These two protein chains interact to form a complex.

Sequence of protein 1:
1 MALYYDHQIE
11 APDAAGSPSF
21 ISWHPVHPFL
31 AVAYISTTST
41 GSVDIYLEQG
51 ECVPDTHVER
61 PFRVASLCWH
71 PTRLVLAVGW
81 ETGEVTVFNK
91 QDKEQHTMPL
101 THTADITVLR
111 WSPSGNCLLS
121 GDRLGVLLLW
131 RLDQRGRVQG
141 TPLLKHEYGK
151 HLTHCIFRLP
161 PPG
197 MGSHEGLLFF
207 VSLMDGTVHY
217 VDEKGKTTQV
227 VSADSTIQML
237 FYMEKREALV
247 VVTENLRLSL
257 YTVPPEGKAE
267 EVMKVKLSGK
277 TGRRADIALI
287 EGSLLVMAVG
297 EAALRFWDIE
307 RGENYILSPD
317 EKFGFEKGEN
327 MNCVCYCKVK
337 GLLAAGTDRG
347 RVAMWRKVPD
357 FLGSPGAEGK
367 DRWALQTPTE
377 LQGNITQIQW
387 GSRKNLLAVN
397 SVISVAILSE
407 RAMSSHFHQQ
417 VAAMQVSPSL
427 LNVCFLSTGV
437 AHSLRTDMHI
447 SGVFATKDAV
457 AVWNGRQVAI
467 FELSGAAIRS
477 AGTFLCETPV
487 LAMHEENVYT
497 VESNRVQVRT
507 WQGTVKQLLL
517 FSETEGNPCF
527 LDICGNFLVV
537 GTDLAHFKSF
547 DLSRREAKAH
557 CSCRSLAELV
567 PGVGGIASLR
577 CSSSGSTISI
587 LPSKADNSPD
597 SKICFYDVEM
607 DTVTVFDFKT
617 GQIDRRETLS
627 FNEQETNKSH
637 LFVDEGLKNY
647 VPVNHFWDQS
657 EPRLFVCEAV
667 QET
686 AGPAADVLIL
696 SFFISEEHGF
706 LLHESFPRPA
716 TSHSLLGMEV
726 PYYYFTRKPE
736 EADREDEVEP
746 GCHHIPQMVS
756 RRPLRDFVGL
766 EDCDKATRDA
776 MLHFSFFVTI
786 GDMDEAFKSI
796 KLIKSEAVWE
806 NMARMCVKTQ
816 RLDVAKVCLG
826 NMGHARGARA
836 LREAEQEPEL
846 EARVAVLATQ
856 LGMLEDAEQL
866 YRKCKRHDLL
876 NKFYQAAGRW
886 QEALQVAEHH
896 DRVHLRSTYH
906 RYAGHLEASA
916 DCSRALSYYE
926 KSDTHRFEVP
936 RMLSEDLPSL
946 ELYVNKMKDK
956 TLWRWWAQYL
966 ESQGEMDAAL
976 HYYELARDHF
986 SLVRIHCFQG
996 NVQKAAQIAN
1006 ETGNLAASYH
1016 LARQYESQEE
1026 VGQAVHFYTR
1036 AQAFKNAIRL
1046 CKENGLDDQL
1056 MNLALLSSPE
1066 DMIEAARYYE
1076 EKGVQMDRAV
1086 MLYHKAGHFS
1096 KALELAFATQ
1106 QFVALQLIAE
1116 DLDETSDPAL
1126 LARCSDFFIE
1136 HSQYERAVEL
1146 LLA

Sequence of protein 2:
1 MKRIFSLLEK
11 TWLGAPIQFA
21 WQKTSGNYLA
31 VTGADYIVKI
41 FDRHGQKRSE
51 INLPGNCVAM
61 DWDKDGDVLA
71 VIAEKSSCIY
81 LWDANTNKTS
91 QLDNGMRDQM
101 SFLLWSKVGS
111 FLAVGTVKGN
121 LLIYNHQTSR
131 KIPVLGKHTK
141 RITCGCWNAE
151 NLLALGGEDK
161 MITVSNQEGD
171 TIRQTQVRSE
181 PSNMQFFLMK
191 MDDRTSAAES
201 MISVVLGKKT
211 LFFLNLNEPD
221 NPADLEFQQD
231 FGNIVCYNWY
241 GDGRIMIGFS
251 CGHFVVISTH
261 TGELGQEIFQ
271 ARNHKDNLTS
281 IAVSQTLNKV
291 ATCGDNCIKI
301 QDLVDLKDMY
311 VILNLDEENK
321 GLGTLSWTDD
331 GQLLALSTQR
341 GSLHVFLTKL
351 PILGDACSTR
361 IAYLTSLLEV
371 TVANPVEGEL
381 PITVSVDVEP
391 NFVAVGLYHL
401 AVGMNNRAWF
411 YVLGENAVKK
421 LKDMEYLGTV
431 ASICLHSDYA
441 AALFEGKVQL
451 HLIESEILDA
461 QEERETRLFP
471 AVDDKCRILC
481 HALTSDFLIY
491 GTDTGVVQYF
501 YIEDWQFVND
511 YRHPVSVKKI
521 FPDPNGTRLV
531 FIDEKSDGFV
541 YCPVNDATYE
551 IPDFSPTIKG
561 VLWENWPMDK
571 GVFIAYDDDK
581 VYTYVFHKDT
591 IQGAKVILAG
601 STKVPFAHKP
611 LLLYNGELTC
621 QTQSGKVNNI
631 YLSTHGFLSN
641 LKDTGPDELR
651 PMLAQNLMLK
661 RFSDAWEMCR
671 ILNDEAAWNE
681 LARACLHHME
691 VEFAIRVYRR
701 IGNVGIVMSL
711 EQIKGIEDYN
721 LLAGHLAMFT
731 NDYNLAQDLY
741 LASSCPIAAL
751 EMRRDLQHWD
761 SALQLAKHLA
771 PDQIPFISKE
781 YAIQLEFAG

Residue-level contacts at the interface:
Residue A833 in protein 1 contacts residue D755 in protein 2 (closest heavy-atom distance 3.8 Å).
Residue A830 in protein 1 contacts residue Y733 in protein 2 (closest heavy-atom distance 4.5 Å).
Residue Q855 in protein 1 contacts residue I706 in protein 2 (closest heavy-atom distance 4.7 Å).
Residue A881 in protein 1 contacts residue V704 in protein 2 (closest heavy-atom distance 3.6 Å).
Residue A881 in protein 1 is in contact with residue V707 in protein 2 (closest heavy-atom distance 3.7 Å).
Residue K796 in protein 1 interacts with residue A788 in protein 2 (closest heavy-atom distance 2.9 Å).
Residue R834 in protein 1 is in contact with residue M728 in protein 2 (closest heavy-atom distance 4.2 Å).
Residue A830 in protein 1 interacts with residue D755 in protein 2 (closest heavy-atom distance 4.3 Å).
Residue A881 in protein 1 is in contact with residue M708 in protein 2 (closest heavy-atom distance 3.6 Å).
Residue W885 in protein 1 is in contact with residue R699 in protein 2 (closest heavy-atom distance 4.0 Å).
Residue D789 in protein 1 contacts residue F787 in protein 2 (closest heavy-atom distance 4.6 Å).
Residue R834 in protein 1 contacts residue H725 in protein 2 (closest heavy-atom distance 3.0 Å).
Residue G883 in protein 1 interacts with residue R699 in protein 2 (closest heavy-atom distance 3.7 Å).
Residue V822 in protein 1 contacts residue Q757 in protein 2 (closest heavy-atom distance 3.6 Å).
Residue F792 in protein 1 contacts residue F787 in protein 2 (closest heavy-atom distance 3.6 Å).
Residue R831 in protein 1 is in contact with residue I706 in protein 2 (closest heavy-atom distance 3.7 Å).
Residue H910 in protein 1 is in contact with residue R699 in protein 2 (closest heavy-atom distance 3.8 Å).
Residue R834 in protein 1 is in contact with residue D755 in protein 2 (closest heavy-atom distance 3.8 Å).
Residue T854 in protein 1 is in contact with residue M708 in protein 2 (closest heavy-atom distance 3.7 Å).
Residue G825 in protein 1 is in contact with residue D755 in protein 2 (closest heavy-atom distance 3.5 Å).
Residue A882 in protein 1 contacts residue V704 in protein 2 (closest heavy-atom distance 3.7 Å).
Residue Q855 in protein 1 interacts with residue G705 in protein 2 (closest heavy-atom distance 3.2 Å).
Residue R831 in protein 1 contacts residue M728 in protein 2 (closest heavy-atom distance 4.6 Å).
Residue G825 in protein 1 contacts residue Q757 in protein 2 (closest heavy-atom distance 4.3 Å).
Residue A913 in protein 1 interacts with residue R696 in protein 2 (closest heavy-atom distance 2.9 Å).
Residue H829 in protein 1 interacts with residue Y733 in protein 2 (closest heavy-atom distance 4.7 Å).
Residue Q855 in protein 1 interacts with residue S709 in protein 2 (closest heavy-atom distance 4.7 Å).
Residue H829 in protein 1 interacts with residue L756 in protein 2 (closest heavy-atom distance 4.6 Å).
Residue A882 in protein 1 is in contact with residue R699 in protein 2 (closest heavy-atom distance 4.2 Å).
Residue T854 in protein 1 interacts with residue V704 in protein 2 (closest heavy-atom distance 3.8 Å).
Residue G828 in protein 1 interacts with residue L756 in protein 2 (closest heavy-atom distance 3.5 Å).
Residue K821 in protein 1 contacts residue Q757 in protein 2 (closest heavy-atom distance 4.4 Å).
Residue E838 in protein 1 is in contact with residue Q712 in protein 2 (closest heavy-atom distance 3.7 Å).
Residue R837 in protein 1 contacts residue D755 in protein 2 (closest heavy-atom distance 2.7 Å).
Residue G828 in protein 1 contacts residue N731 in protein 2 (closest heavy-atom distance 3.9 Å).
Residue F878 in protein 1 is in contact with residue V704 in protein 2 (closest heavy-atom distance 4.0 Å).
Residue G828 in protein 1 is in contact with residue Y733 in protein 2 (closest heavy-atom distance 2.7 Å).
Residue A830 in protein 1 interacts with residue M752 in protein 2 (closest heavy-atom distance 4.7 Å).
Residue R834 in protein 1 interacts with residue I713 in protein 2 (closest heavy-atom distance 3.9 Å).
Residue A881 in protein 1 interacts with residue E711 in protein 2 (closest heavy-atom distance 4.3 Å).
Residue R837 in protein 1 is in contact with residue R754 in protein 2 (closest heavy-atom distance 3.9 Å).
Residue A881 in protein 1 interacts with residue R699 in protein 2 (closest heavy-atom distance 3.8 Å).
Residue T854 in protein 1 interacts with residue G705 in protein 2 (closest heavy-atom distance 3.5 Å).
Residue Q880 in protein 1 interacts with residue R699 in protein 2 (closest heavy-atom distance 3.3 Å).
Residue S914 in protein 1 is in contact with residue R696 in protein 2 (closest heavy-atom distance 4.2 Å).
Residue N826 in protein 1 interacts with residue Q784 in protein 2 (closest heavy-atom distance 4.6 Å).
Residue K821 in protein 1 contacts residue D755 in protein 2 (closest heavy-atom distance 4.7 Å).
Residue R831 in protein 1 contacts residue F729 in protein 2 (closest heavy-atom distance 3.7 Å).
Residue K793 in protein 1 is in contact with residue F787 in protein 2 (closest heavy-atom distance 3.8 Å).
Residue G825 in protein 1 contacts residue L756 in protein 2 (closest heavy-atom distance 3.6 Å).
Residue L859 in protein 1 interacts with residue V704 in protein 2 (closest heavy-atom distance 3.6 Å).
Residue V822 in protein 1 contacts residue Q784 in protein 2 (closest heavy-atom distance 4.3 Å).
Residue L859 in protein 1 contacts residue G702 in protein 2 (closest heavy-atom distance 4.1 Å).
Residue K796 in protein 1 contacts residue F787 in protein 2 (closest heavy-atom distance 4.8 Å).
Residue F878 in protein 1 contacts residue M708 in protein 2 (closest heavy-atom distance 4.6 Å).
Residue R906 in protein 1 contacts residue E711 in protein 2 (closest heavy-atom distance 4.6 Å).
Residue R837 in protein 1 interacts with residue E751 in protein 2 (closest heavy-atom distance 2.8 Å).
Residue A830 in protein 1 is in contact with residue M728 in protein 2 (closest heavy-atom distance 3.7 Å).
Residue A830 in protein 1 interacts with residue L756 in protein 2 (closest heavy-atom distance 3.9 Å).
Residue N826 in protein 1 is in contact with residue Q757 in protein 2 (closest heavy-atom distance 4.0 Å).